Sequence of chain B:
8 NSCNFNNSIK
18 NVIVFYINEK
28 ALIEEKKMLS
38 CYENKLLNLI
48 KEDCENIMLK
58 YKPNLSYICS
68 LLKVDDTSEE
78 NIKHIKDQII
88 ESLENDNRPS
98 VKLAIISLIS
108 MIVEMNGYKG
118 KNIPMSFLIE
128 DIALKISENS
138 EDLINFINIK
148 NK

Sequence of chain A:
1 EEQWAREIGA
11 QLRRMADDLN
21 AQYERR

Residue-level contacts at the interface:
Residue I146 in chain B interacts with residue Y23 in chain A (closest heavy-atom distance 3.1 Å).
Residue N61 in chain B interacts with residue M15 in chain A (closest heavy-atom distance 4.5 Å).
Residue L68 in chain B contacts residue E7 in chain A (closest heavy-atom distance 3.8 Å).
Residue K147 in chain B interacts with residue Q22 in chain A (closest heavy-atom distance 4.4 Å).
Residue I65 in chain B interacts with residue M15 in chain A (closest heavy-atom distance 3.9 Å).
Residue S89 in chain B is in contact with residue G9 in chain A (closest heavy-atom distance 4.6 Å).
Residue Q85 in chain B interacts with residue E1 in chain A (closest heavy-atom distance 3.1 Å).
Residue A101 in chain B interacts with residue M15 in chain A (closest heavy-atom distance 4.3 Å).
Residue I54 in chain B is in contact with residue M15 in chain A (closest heavy-atom distance 4.3 Å).
Residue L69 in chain B is in contact with residue I8 in chain A (closest heavy-atom distance 3.9 Å).
Residue R95 in chain B is in contact with residue N20 in chain A (closest heavy-atom distance 3.4 Å).
Residue K57 in chain B is in contact with residue Q22 in chain A (closest heavy-atom distance 4.2 Å).
Residue D93 in chain B is in contact with residue R13 in chain A (closest heavy-atom distance 4.0 Å).
Residue N92 in chain B is in contact with residue A5 in chain A (closest heavy-atom distance 4.4 Å).
Residue E88 in chain B is in contact with residue E1 in chain A (closest heavy-atom distance 3.2 Å).
Residue H81 in chain B is in contact with residue E1 in chain A (closest heavy-atom distance 2.8 Å).
Residue K80 in chain B interacts with residue E1 in chain A (closest heavy-atom distance 3.9 Å).
Residue Q85 in chain B contacts residue I8 in chain A (closest heavy-atom distance 4.7 Å).
Residue I146 in chain B is in contact with residue R26 in chain A (closest heavy-atom distance 4.3 Å).
Residue I54 in chain B contacts residue L19 in chain A (closest heavy-atom distance 3.5 Å).
Residue R95 in chain B is in contact with residue A16 in chain A (closest heavy-atom distance 3.4 Å).
Residue K57 in chain B is in contact with residue D18 in chain A (closest heavy-atom distance 2.7 Å).
Residue V98 in chain B is in contact with residue L12 in chain A (closest heavy-atom distance 4.3 Å).
Residue S97 in chain B interacts with residue L19 in chain A (closest heavy-atom distance 3.5 Å).
Residue N61 in chain B interacts with residue Q11 in chain A (closest heavy-atom distance 2.8 Å).
Residue R95 in chain B is in contact with residue R13 in chain A (closest heavy-atom distance 3.7 Å).
Residue Y58 in chain B interacts with residue M15 in chain A (closest heavy-atom distance 3.6 Å).
Residue L68 in chain B interacts with residue I8 in chain A (closest heavy-atom distance 4.0 Å).
Residue Q85 in chain B contacts residue Q3 in chain A (closest heavy-atom distance 3.9 Å).
Residue I65 in chain B interacts with residue I8 in chain A (closest heavy-atom distance 4.2 Å).
Residue A101 in chain B is in contact with residue L12 in chain A (closest heavy-atom distance 4.1 Å).
Residue S89 in chain B contacts residue A5 in chain A (closest heavy-atom distance 4.5 Å).
Residue N142 in chain B is in contact with residue Y23 in chain A (closest heavy-atom distance 4.6 Å).
Residue F143 in chain B interacts with residue L19 in chain A (closest heavy-atom distance 4.1 Å).
Residue Y58 in chain B is in contact with residue D18 in chain A (closest heavy-atom distance 2.6 Å).
Residue L100 in chain B interacts with residue L19 in chain A (closest heavy-atom distance 4.6 Å).
Residue S89 in chain B is in contact with residue L12 in chain A (closest heavy-atom distance 3.8 Å).
Residue D84 in chain B contacts residue E1 in chain A (closest heavy-atom distance 2.3 Å).
Residue I102 in chain B is in contact with residue L12 in chain A (closest heavy-atom distance 4.1 Å).
Residue V98 in chain B is in contact with residue A16 in chain A (closest heavy-atom distance 3.5 Å).
Residue E88 in chain B interacts with residue A5 in chain A (closest heavy-atom distance 3.5 Å).
Residue Y64 in chain B contacts residue E7 in chain A (closest heavy-atom distance 3.9 Å).
Residue Y58 in chain B contacts residue R14 in chain A (closest heavy-atom distance 4.0 Å).
Residue I65 in chain B interacts with residue Q11 in chain A (closest heavy-atom distance 3.8 Å).
Residue K147 in chain B contacts residue R26 in chain A (closest heavy-atom distance 3.6 Å).
Residue N61 in chain B interacts with residue R14 in chain A (closest heavy-atom distance 3.6 Å).
Residue L62 in chain B is in contact with residue M15 in chain A (closest heavy-atom distance 3.9 Å).
Residue S97 in chain B interacts with residue N20 in chain A (closest heavy-atom distance 3.4 Å).
Residue L68 in chain B contacts residue W4 in chain A (closest heavy-atom distance 3.5 Å).
Residue S89 in chain B is in contact with residue I8 in chain A (closest heavy-atom distance 3.6 Å).
Residue S97 in chain B is in contact with residue A16 in chain A (closest heavy-atom distance 3.3 Å).
Residue Q85 in chain B interacts with residue W4 in chain A (closest heavy-atom distance 3.6 Å).
Residue R95 in chain B contacts residue D17 in chain A (closest heavy-atom distance 3.2 Å).
Residue E88 in chain B is in contact with residue E2 in chain A (closest heavy-atom distance 3.0 Å).
Residue H81 in chain B contacts residue Q3 in chain A (closest heavy-atom distance 3.1 Å).
Residue Y64 in chain B is in contact with residue Q11 in chain A (closest heavy-atom distance 3.9 Å).
Residue F143 in chain B contacts residue N20 in chain A (closest heavy-atom distance 3.6 Å).
Residue I65 in chain B is in contact with residue L12 in chain A (closest heavy-atom distance 4.6 Å).
Residue F143 in chain B interacts with residue Y23 in chain A (closest heavy-atom distance 3.6 Å).
Residue K147 in chain B is in contact with residue Y23 in chain A (closest heavy-atom distance 3.8 Å).

The following describes two proteins that form a bound complex.